Sequence of protein 1:
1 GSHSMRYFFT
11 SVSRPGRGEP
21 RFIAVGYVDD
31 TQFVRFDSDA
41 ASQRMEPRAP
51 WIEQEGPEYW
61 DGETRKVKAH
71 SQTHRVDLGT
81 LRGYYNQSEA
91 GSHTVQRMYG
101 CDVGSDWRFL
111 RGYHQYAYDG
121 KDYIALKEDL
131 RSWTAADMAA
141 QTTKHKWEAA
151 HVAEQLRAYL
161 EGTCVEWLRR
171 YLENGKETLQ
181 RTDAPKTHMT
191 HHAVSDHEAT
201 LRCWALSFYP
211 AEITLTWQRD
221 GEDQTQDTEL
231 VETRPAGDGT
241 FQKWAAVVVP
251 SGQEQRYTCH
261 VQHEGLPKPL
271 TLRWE

Sequence of protein 2:
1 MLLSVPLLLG

This data describes a binding interaction between two proteins.

Interface contacts:
Residue Y84 in protein 1 is in contact with residue L9 in protein 2 (closest heavy-atom distance 4.3 Å).
Residue K146 in protein 1 interacts with residue G10 in protein 2 (closest heavy-atom distance 2.9 Å).
Residue Y59 in protein 1 contacts residue M1 in protein 2 (closest heavy-atom distance 4.5 Å).
Residue R97 in protein 1 is in contact with residue V5 in protein 2 (closest heavy-atom distance 4.7 Å).
Residue Y123 in protein 1 is in contact with residue L9 in protein 2 (closest heavy-atom distance 4.0 Å).
Residue Y116 in protein 1 interacts with residue L9 in protein 2 (closest heavy-atom distance 3.8 Å).
Residue F9 in protein 1 is in contact with residue L2 in protein 2 (closest heavy-atom distance 3.8 Å).
Residue W147 in protein 1 contacts residue L7 in protein 2 (closest heavy-atom distance 3.5 Å).
Residue L81 in protein 1 interacts with residue L9 in protein 2 (closest heavy-atom distance 3.6 Å).
Residue M5 in protein 1 is in contact with residue M1 in protein 2 (closest heavy-atom distance 3.9 Å).
Residue T73 in protein 1 contacts residue L8 in protein 2 (closest heavy-atom distance 3.5 Å).
Residue D77 in protein 1 is in contact with residue L8 in protein 2 (closest heavy-atom distance 3.8 Å).
Residue D77 in protein 1 is in contact with residue L9 in protein 2 (closest heavy-atom distance 3.1 Å).
Residue V152 in protein 1 interacts with residue L7 in protein 2 (closest heavy-atom distance 3.4 Å).
Residue H70 in protein 1 is in contact with residue L2 in protein 2 (closest heavy-atom distance 4.3 Å).
Residue W147 in protein 1 is in contact with residue L8 in protein 2 (closest heavy-atom distance 3.1 Å).
Residue Y159 in protein 1 contacts residue L3 in protein 2 (closest heavy-atom distance 3.5 Å).
Residue Y159 in protein 1 is in contact with residue L2 in protein 2 (closest heavy-atom distance 3.7 Å).
Residue H114 in protein 1 is in contact with residue L3 in protein 2 (closest heavy-atom distance 4.4 Å).
Residue T80 in protein 1 contacts residue L9 in protein 2 (closest heavy-atom distance 4.5 Å).
Residue Y84 in protein 1 is in contact with residue G10 in protein 2 (closest heavy-atom distance 3.6 Å).
Residue Y99 in protein 1 interacts with residue L3 in protein 2 (closest heavy-atom distance 2.7 Å).
Residue K146 in protein 1 is in contact with residue L8 in protein 2 (closest heavy-atom distance 2.9 Å).
Residue E63 in protein 1 is in contact with residue M1 in protein 2 (closest heavy-atom distance 3.4 Å).
Residue M45 in protein 1 is in contact with residue L2 in protein 2 (closest heavy-atom distance 3.6 Å).
Residue V76 in protein 1 is in contact with residue L8 in protein 2 (closest heavy-atom distance 4.2 Å).
Residue I124 in protein 1 is in contact with residue L9 in protein 2 (closest heavy-atom distance 4.4 Å).
Residue R97 in protein 1 contacts residue L3 in protein 2 (closest heavy-atom distance 3.1 Å).
Residue D77 in protein 1 interacts with residue G10 in protein 2 (closest heavy-atom distance 4.6 Å).
Residue L156 in protein 1 contacts residue L3 in protein 2 (closest heavy-atom distance 3.5 Å).
Residue Y116 in protein 1 interacts with residue L7 in protein 2 (closest heavy-atom distance 4.1 Å).
Residue Q155 in protein 1 interacts with residue V5 in protein 2 (closest heavy-atom distance 3.7 Å).
Residue H70 in protein 1 contacts residue L3 in protein 2 (closest heavy-atom distance 3.4 Å).
Residue R97 in protein 1 contacts residue L7 in protein 2 (closest heavy-atom distance 4.0 Å).
Residue W167 in protein 1 interacts with residue M1 in protein 2 (closest heavy-atom distance 3.4 Å).
Residue Y7 in protein 1 is in contact with residue L2 in protein 2 (closest heavy-atom distance 3.5 Å).
Residue W147 in protein 1 contacts residue L9 in protein 2 (closest heavy-atom distance 3.6 Å).
Residue Y171 in protein 1 interacts with residue M1 in protein 2 (closest heavy-atom distance 2.8 Å).
Residue T80 in protein 1 is in contact with residue G10 in protein 2 (closest heavy-atom distance 3.8 Å).
Residue Y159 in protein 1 is in contact with residue M1 in protein 2 (closest heavy-atom distance 2.6 Å).
Residue L156 in protein 1 contacts residue V5 in protein 2 (closest heavy-atom distance 4.4 Å).
Residue T143 in protein 1 contacts residue G10 in protein 2 (closest heavy-atom distance 5.0 Å).
Residue K66 in protein 1 interacts with residue L3 in protein 2 (closest heavy-atom distance 4.1 Å).
Residue T73 in protein 1 contacts residue L7 in protein 2 (closest heavy-atom distance 3.0 Å).
Residue Y7 in protein 1 is in contact with residue M1 in protein 2 (closest heavy-atom distance 3.0 Å).
Residue E63 in protein 1 contacts residue L2 in protein 2 (closest heavy-atom distance 3.0 Å).
Residue T143 in protein 1 contacts residue L9 in protein 2 (closest heavy-atom distance 3.1 Å).
Residue V67 in protein 1 is in contact with residue L2 in protein 2 (closest heavy-atom distance 3.5 Å).
Residue T163 in protein 1 is in contact with residue M1 in protein 2 (closest heavy-atom distance 4.0 Å).
Residue V95 in protein 1 contacts residue L9 in protein 2 (closest heavy-atom distance 4.6 Å).
Residue Y99 in protein 1 interacts with residue M1 in protein 2 (closest heavy-atom distance 4.9 Å).
Residue K66 in protein 1 interacts with residue L2 in protein 2 (closest heavy-atom distance 3.2 Å).
Residue Y99 in protein 1 interacts with residue L2 in protein 2 (closest heavy-atom distance 3.2 Å).
Residue H114 in protein 1 interacts with residue L7 in protein 2 (closest heavy-atom distance 3.3 Å).
Residue D77 in protein 1 is in contact with residue L7 in protein 2 (closest heavy-atom distance 4.7 Å).
Residue F33 in protein 1 is in contact with residue M1 in protein 2 (closest heavy-atom distance 5.0 Å).
Residue K66 in protein 1 is in contact with residue S4 in protein 2 (closest heavy-atom distance 3.3 Å).
Residue K66 in protein 1 is in contact with residue M1 in protein 2 (closest heavy-atom distance 3.2 Å).
Residue L156 in protein 1 interacts with residue L7 in protein 2 (closest heavy-atom distance 4.3 Å).
Residue K146 in protein 1 interacts with residue L9 in protein 2 (closest heavy-atom distance 3.7 Å).